Sequence of protein 1:
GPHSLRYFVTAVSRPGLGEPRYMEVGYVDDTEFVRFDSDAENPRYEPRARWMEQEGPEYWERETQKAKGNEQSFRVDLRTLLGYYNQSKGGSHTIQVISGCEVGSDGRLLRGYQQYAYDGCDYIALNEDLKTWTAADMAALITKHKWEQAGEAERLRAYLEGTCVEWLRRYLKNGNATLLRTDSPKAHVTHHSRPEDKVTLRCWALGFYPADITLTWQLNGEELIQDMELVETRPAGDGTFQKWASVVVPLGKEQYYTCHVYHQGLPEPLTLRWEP

Residue-level contacts at the interface:
Residue W147 in protein 1 is in contact with residue M9 in protein 2 (closest heavy-atom distance 3.8 Å).
Residue Y159 in protein 1 contacts residue A2 in protein 2 (closest heavy-atom distance 2.6 Å).
Residue Y7 in protein 1 is in contact with residue V3 in protein 2 (closest heavy-atom distance 3.6 Å).
Residue R155 in protein 1 is in contact with residue Y4 in protein 2 (closest heavy-atom distance 2.8 Å).
Residue K66 in protein 1 is in contact with residue Y4 in protein 2 (closest heavy-atom distance 4.3 Å).
Residue W147 in protein 1 is in contact with residue T8 in protein 2 (closest heavy-atom distance 2.9 Å).
Residue K66 in protein 1 contacts residue K1 in protein 2 (closest heavy-atom distance 3.4 Å).
Residue Y123 in protein 1 interacts with residue M9 in protein 2 (closest heavy-atom distance 3.6 Å).
Residue S73 in protein 1 is in contact with residue A7 in protein 2 (closest heavy-atom distance 3.2 Å).
Residue E63 in protein 1 contacts residue A2 in protein 2 (closest heavy-atom distance 3.2 Å).
Residue N70 in protein 1 is in contact with residue N5 in protein 2 (closest heavy-atom distance 3.7 Å).
Residue E24 in protein 1 contacts residue V3 in protein 2 (closest heavy-atom distance 3.3 Å).
Residue W167 in protein 1 is in contact with residue A2 in protein 2 (closest heavy-atom distance 4.3 Å).
Residue Y45 in protein 1 interacts with residue V3 in protein 2 (closest heavy-atom distance 3.9 Å).
Residue Y159 in protein 1 is in contact with residue Y4 in protein 2 (closest heavy-atom distance 3.2 Å).
Residue I95 in protein 1 interacts with residue M9 in protein 2 (closest heavy-atom distance 3.4 Å).
Residue Y159 in protein 1 interacts with residue V3 in protein 2 (closest heavy-atom distance 3.2 Å).
Residue V9 in protein 1 contacts residue L6 in protein 2 (closest heavy-atom distance 4.2 Å).
Residue K66 in protein 1 is in contact with residue A2 in protein 2 (closest heavy-atom distance 3.4 Å).
Residue E152 in protein 1 is in contact with residue Y4 in protein 2 (closest heavy-atom distance 2.8 Å).
Residue S99 in protein 1 interacts with residue Y4 in protein 2 (closest heavy-atom distance 4.0 Å).
Residue Q114 in protein 1 is in contact with residue L6 in protein 2 (closest heavy-atom distance 3.1 Å).
Residue T143 in protein 1 contacts residue M9 in protein 2 (closest heavy-atom distance 3.0 Å).
Residue S73 in protein 1 interacts with residue T8 in protein 2 (closest heavy-atom distance 3.2 Å).
Residue F74 in protein 1 interacts with residue M9 in protein 2 (closest heavy-atom distance 4.3 Å).
Residue D77 in protein 1 contacts residue A7 in protein 2 (closest heavy-atom distance 3.8 Å).
Residue L156 in protein 1 contacts residue Y4 in protein 2 (closest heavy-atom distance 3.5 Å).
Residue Y59 in protein 1 contacts residue K1 in protein 2 (closest heavy-atom distance 4.4 Å).
Residue K66 in protein 1 is in contact with residue V3 in protein 2 (closest heavy-atom distance 2.3 Å).
Residue L81 in protein 1 contacts residue M9 in protein 2 (closest heavy-atom distance 3.6 Å).
Residue S73 in protein 1 contacts residue L6 in protein 2 (closest heavy-atom distance 3.7 Å).
Residue N70 in protein 1 interacts with residue Y4 in protein 2 (closest heavy-atom distance 3.2 Å).
Residue T163 in protein 1 is in contact with residue A2 in protein 2 (closest heavy-atom distance 4.3 Å).
Residue R155 in protein 1 interacts with residue N5 in protein 2 (closest heavy-atom distance 2.8 Å).
Residue W147 in protein 1 interacts with residue A7 in protein 2 (closest heavy-atom distance 4.3 Å).
Residue Y7 in protein 1 contacts residue A2 in protein 2 (closest heavy-atom distance 3.7 Å).
Residue Y116 in protein 1 is in contact with residue M9 in protein 2 (closest heavy-atom distance 3.8 Å).
Residue Y171 in protein 1 contacts residue A2 in protein 2 (closest heavy-atom distance 3.0 Å).
Residue Y116 in protein 1 interacts with residue A7 in protein 2 (closest heavy-atom distance 4.0 Å).
Residue Y22 in protein 1 is in contact with residue L6 in protein 2 (closest heavy-atom distance 3.9 Å).
Residue N70 in protein 1 interacts with residue L6 in protein 2 (closest heavy-atom distance 2.7 Å).
Residue D77 in protein 1 interacts with residue T8 in protein 2 (closest heavy-atom distance 3.4 Å).
Residue E152 in protein 1 is in contact with residue A7 in protein 2 (closest heavy-atom distance 3.6 Å).
Residue Y59 in protein 1 contacts residue A2 in protein 2 (closest heavy-atom distance 3.6 Å).
Residue K66 in protein 1 contacts residue N5 in protein 2 (closest heavy-atom distance 3.6 Å).
Residue T80 in protein 1 interacts with residue M9 in protein 2 (closest heavy-atom distance 4.1 Å).
Residue L5 in protein 1 contacts residue A2 in protein 2 (closest heavy-atom distance 3.8 Å).
Residue T163 in protein 1 is in contact with residue K1 in protein 2 (closest heavy-atom distance 3.7 Å).
Residue E63 in protein 1 is in contact with residue K1 in protein 2 (closest heavy-atom distance 3.9 Å).
Residue E63 in protein 1 contacts residue V3 in protein 2 (closest heavy-atom distance 3.2 Å).
Residue Y84 in protein 1 contacts residue M9 in protein 2 (closest heavy-atom distance 2.7 Å).
Residue Y116 in protein 1 interacts with residue L6 in protein 2 (closest heavy-atom distance 3.6 Å).
Residue F74 in protein 1 is in contact with residue L6 in protein 2 (closest heavy-atom distance 3.2 Å).
Residue Q114 in protein 1 contacts residue Y4 in protein 2 (closest heavy-atom distance 3.5 Å).
Residue V97 in protein 1 contacts residue L6 in protein 2 (closest heavy-atom distance 4.2 Å).
Residue K146 in protein 1 contacts residue M9 in protein 2 (closest heavy-atom distance 3.3 Å).
Residue W167 in protein 1 interacts with residue K1 in protein 2 (closest heavy-atom distance 2.5 Å).
Residue V76 in protein 1 is in contact with residue T8 in protein 2 (closest heavy-atom distance 4.1 Å).
Residue D77 in protein 1 interacts with residue M9 in protein 2 (closest heavy-atom distance 2.8 Å).
Residue R62 in protein 1 is in contact with residue K1 in protein 2 (closest heavy-atom distance 4.3 Å).

Sequence of protein 2:
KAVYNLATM

These two protein chains interact to form a complex.